Contacts between the two chains:
Residue F381 in protein 2 interacts with residue F42 in protein 1 (closest heavy-atom distance 4.5 Å).
Residue F359 in protein 2 contacts residue Y24 in protein 1 (closest heavy-atom distance 3.7 Å).
Residue Y392 in protein 2 interacts with residue T46 in protein 1 (closest heavy-atom distance 4.7 Å).
Residue Y365 in protein 2 contacts residue E20 in protein 1 (closest heavy-atom distance 4.5 Å).
Residue L348 in protein 2 is in contact with residue F42 in protein 1 (closest heavy-atom distance 4.3 Å).
Residue F381 in protein 2 interacts with residue I39 in protein 1 (closest heavy-atom distance 3.8 Å).
Residue Y365 in protein 2 interacts with residue Y24 in protein 1 (closest heavy-atom distance 3.8 Å).
Residue F357 in protein 2 contacts residue V31 in protein 1 (closest heavy-atom distance 3.9 Å).
Residue A361 in protein 2 contacts residue Y24 in protein 1 (closest heavy-atom distance 4.1 Å).
Residue L385 in protein 2 interacts with residue K43 in protein 1 (closest heavy-atom distance 4.6 Å).
Residue L348 in protein 2 is in contact with residue L41 in protein 1 (closest heavy-atom distance 4.9 Å).
Residue K363 in protein 2 contacts residue E20 in protein 1 (closest heavy-atom distance 3.1 Å).
Residue L385 in protein 2 contacts residue T46 in protein 1 (closest heavy-atom distance 3.7 Å).
Residue Y365 in protein 2 contacts residue M21 in protein 1 (closest heavy-atom distance 3.7 Å).
Residue F367 in protein 2 interacts with residue M28 in protein 1 (closest heavy-atom distance 3.9 Å).
Residue F359 in protein 2 contacts residue A25 in protein 1 (closest heavy-atom distance 4.0 Å).
Residue T389 in protein 2 is in contact with residue T46 in protein 1 (closest heavy-atom distance 3.6 Å).
Residue F377 in protein 2 contacts residue I39 in protein 1 (closest heavy-atom distance 3.7 Å).
Residue F359 in protein 2 interacts with residue M21 in protein 1 (closest heavy-atom distance 4.6 Å).
Residue F357 in protein 2 contacts residue A27 in protein 1 (closest heavy-atom distance 4.3 Å).
Residue F359 in protein 2 is in contact with residue M28 in protein 1 (closest heavy-atom distance 4.2 Å).
Residue K363 in protein 2 is in contact with residue Y24 in protein 1 (closest heavy-atom distance 3.2 Å).
Residue F357 in protein 2 interacts with residue M28 in protein 1 (closest heavy-atom distance 3.7 Å).
Residue L385 in protein 2 is in contact with residue F42 in protein 1 (closest heavy-atom distance 4.3 Å).
Residue I369 in protein 2 contacts residue M28 in protein 1 (closest heavy-atom distance 3.9 Å).
Residue A388 in protein 2 contacts residue T46 in protein 1 (closest heavy-atom distance 3.2 Å).
Residue G360 in protein 2 interacts with residue Y24 in protein 1 (closest heavy-atom distance 4.2 Å).
Residue L348 in protein 2 contacts residue F45 in protein 1 (closest heavy-atom distance 4.4 Å).

These two protein chains interact to form a complex.

Sequence of protein 2:
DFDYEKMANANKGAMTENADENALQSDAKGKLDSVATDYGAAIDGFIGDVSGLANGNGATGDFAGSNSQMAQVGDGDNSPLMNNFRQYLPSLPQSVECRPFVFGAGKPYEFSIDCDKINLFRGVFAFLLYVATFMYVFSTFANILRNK

Sequence of protein 1:
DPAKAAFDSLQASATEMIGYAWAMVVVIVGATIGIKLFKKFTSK